Sequence of chain A:
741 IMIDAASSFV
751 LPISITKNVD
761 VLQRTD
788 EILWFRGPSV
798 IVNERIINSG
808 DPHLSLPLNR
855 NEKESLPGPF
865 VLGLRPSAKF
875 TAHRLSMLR

The following describes two proteins that form a bound complex.

Sequence of chain B:
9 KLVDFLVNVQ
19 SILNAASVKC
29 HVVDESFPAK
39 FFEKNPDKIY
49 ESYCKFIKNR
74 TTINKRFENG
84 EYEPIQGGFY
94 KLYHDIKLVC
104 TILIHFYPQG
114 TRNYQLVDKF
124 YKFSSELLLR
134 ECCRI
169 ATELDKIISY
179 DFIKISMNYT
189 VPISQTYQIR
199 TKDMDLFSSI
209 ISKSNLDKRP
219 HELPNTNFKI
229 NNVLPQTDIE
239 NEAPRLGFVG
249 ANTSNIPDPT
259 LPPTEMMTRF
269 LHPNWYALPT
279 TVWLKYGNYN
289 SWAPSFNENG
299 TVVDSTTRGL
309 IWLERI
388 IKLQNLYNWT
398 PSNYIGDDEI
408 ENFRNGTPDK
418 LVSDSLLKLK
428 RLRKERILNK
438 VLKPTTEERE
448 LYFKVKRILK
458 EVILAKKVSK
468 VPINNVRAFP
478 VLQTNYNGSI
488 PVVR

Interface contacts:
Residue Y195 in chain B interacts with residue L762 in chain A (closest heavy-atom distance 3.7 Å).
Residue R474 in chain B interacts with residue R878 in chain A (closest heavy-atom distance 3.1 Å).
Residue V490 in chain B contacts residue M742 in chain A (closest heavy-atom distance 3.2 Å).
Residue N16 in chain B interacts with residue A876 in chain A (closest heavy-atom distance 3.7 Å).
Residue Q234 in chain B is in contact with residue I798 in chain A (closest heavy-atom distance 3.6 Å).
Residue Y483 in chain B is in contact with residue V799 in chain A (closest heavy-atom distance 3.6 Å).
Residue R133 in chain B interacts with residue R869 in chain A (closest heavy-atom distance 3.4 Å).
Residue K182 in chain B interacts with residue E856 in chain A (closest heavy-atom distance 3.3 Å).
Residue I208 in chain B contacts residue S796 in chain A (closest heavy-atom distance 3.2 Å).
Residue M185 in chain B contacts residue L860 in chain A (closest heavy-atom distance 3.6 Å).
Residue T481 in chain B contacts residue R802 in chain A (closest heavy-atom distance 2.5 Å).
Residue I181 in chain B contacts residue N855 in chain A (closest heavy-atom distance 3.3 Å).
Residue G113 in chain B is in contact with residue D760 in chain A (closest heavy-atom distance 3.1 Å).
Residue L204 in chain B interacts with residue F749 in chain A (closest heavy-atom distance 3.6 Å).
Residue I209 in chain B is in contact with residue L762 in chain A (closest heavy-atom distance 3.7 Å).
Residue M185 in chain B interacts with residue E858 in chain A (closest heavy-atom distance 3.6 Å).
Residue I197 in chain B contacts residue W791 in chain A (closest heavy-atom distance 3.6 Å).
Residue T481 in chain B interacts with residue E801 in chain A (closest heavy-atom distance 3.3 Å).
Residue S184 in chain B interacts with residue E856 in chain A (closest heavy-atom distance 3.1 Å).
Residue N186 in chain B interacts with residue E858 in chain A (closest heavy-atom distance 3.3 Å).
Residue S206 in chain B interacts with residue L762 in chain A (closest heavy-atom distance 3.5 Å).
Residue S206 in chain B is in contact with residue W791 in chain A (closest heavy-atom distance 3.6 Å).
Residue L479 in chain B interacts with residue I804 in chain A (closest heavy-atom distance 3.2 Å).
Residue T235 in chain B contacts residue N800 in chain A (closest heavy-atom distance 2.5 Å).
Residue I20 in chain B contacts residue A872 in chain A (closest heavy-atom distance 3.5 Å).
Residue T481 in chain B interacts with residue I804 in chain A (closest heavy-atom distance 3.6 Å).
Residue K182 in chain B contacts residue N855 in chain A (closest heavy-atom distance 2.5 Å).
Residue M202 in chain B is in contact with residue R793 in chain A (closest heavy-atom distance 3.7 Å).
Residue V231 in chain B is in contact with residue I798 in chain A (closest heavy-atom distance 3.4 Å).
Residue P233 in chain B is in contact with residue I798 in chain A (closest heavy-atom distance 3.5 Å).
Residue V490 in chain B is in contact with residue R793 in chain A (closest heavy-atom distance 3.4 Å).
Residue S184 in chain B contacts residue K857 in chain A (closest heavy-atom distance 3.3 Å).
Residue S486 in chain B interacts with residue P795 in chain A (closest heavy-atom distance 2.4 Å).
Residue P222 in chain B interacts with residue I755 in chain A (closest heavy-atom distance 3.3 Å).
Residue R133 in chain B is in contact with residue P870 in chain A (closest heavy-atom distance 2.5 Å).
Residue Q112 in chain B is in contact with residue V761 in chain A (closest heavy-atom distance 3.3 Å).
Residue M202 in chain B is in contact with residue F749 in chain A (closest heavy-atom distance 3.6 Å).
Residue E134 in chain B is in contact with residue S871 in chain A (closest heavy-atom distance 3.3 Å).
Residue I487 in chain B contacts residue R793 in chain A (closest heavy-atom distance 3.4 Å).
Residue E134 in chain B contacts residue A872 in chain A (closest heavy-atom distance 2.5 Å).
Residue T481 in chain B contacts residue V799 in chain A (closest heavy-atom distance 3.6 Å).
Residue Q234 in chain B is in contact with residue V797 in chain A (closest heavy-atom distance 3.4 Å).
Residue S19 in chain B interacts with residue A876 in chain A (closest heavy-atom distance 3.6 Å).
Residue I183 in chain B is in contact with residue E856 in chain A (closest heavy-atom distance 3.5 Å).
Residue R133 in chain B contacts residue F864 in chain A (closest heavy-atom distance 3.5 Å).
Residue N186 in chain B is in contact with residue S859 in chain A (closest heavy-atom distance 3.3 Å).
Residue F205 in chain B contacts residue F792 in chain A (closest heavy-atom distance 3.0 Å).
Residue V189 in chain B contacts residue N800 in chain A (closest heavy-atom distance 3.6 Å).
Residue F205 in chain B contacts residue W791 in chain A (closest heavy-atom distance 3.2 Å).
Residue Y187 in chain B contacts residue P863 in chain A (closest heavy-atom distance 3.6 Å).
Residue Q480 in chain B contacts residue R802 in chain A (closest heavy-atom distance 3.3 Å).
Residue L132 in chain B interacts with residue F864 in chain A (closest heavy-atom distance 3.6 Å).
Residue S210 in chain B interacts with residue V761 in chain A (closest heavy-atom distance 3.4 Å).
Residue F205 in chain B contacts residue G794 in chain A (closest heavy-atom distance 3.3 Å).
Residue E129 in chain B is in contact with residue F864 in chain A (closest heavy-atom distance 3.6 Å).
Residue N186 in chain B interacts with residue L860 in chain A (closest heavy-atom distance 3.3 Å).
Residue S192 in chain B interacts with residue I798 in chain A (closest heavy-atom distance 3.3 Å).
Residue E238 in chain B interacts with residue I804 in chain A (closest heavy-atom distance 3.2 Å).
Residue L204 in chain B contacts residue F792 in chain A (closest heavy-atom distance 3.4 Å).
Residue E129 in chain B contacts residue R869 in chain A (closest heavy-atom distance 2.4 Å).